Sequence of protein 2:
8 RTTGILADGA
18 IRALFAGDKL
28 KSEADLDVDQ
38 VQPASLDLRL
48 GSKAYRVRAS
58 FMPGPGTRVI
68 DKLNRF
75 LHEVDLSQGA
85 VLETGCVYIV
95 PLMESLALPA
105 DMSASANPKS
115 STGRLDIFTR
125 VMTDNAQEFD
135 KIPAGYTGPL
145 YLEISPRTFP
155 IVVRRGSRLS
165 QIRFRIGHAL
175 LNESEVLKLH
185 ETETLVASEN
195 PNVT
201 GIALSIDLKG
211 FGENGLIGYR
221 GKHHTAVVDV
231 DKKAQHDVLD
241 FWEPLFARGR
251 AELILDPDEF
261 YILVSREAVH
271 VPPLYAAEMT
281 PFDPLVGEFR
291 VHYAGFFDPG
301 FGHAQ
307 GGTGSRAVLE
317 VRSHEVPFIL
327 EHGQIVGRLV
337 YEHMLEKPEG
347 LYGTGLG

Sequence of protein 1:
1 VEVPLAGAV

These two protein chains interact to form a complex.

Contacts between the two chains:
Residue G218 in protein 2 contacts residue E2 in protein 1 (closest heavy-atom distance 3.9 Å).
Residue S311 in protein 2 contacts residue V9 in protein 1 (closest heavy-atom distance 3.0 Å).
Residue Y219 in protein 2 is in contact with residue V1 in protein 1 (closest heavy-atom distance 4.0 Å).
Residue I217 in protein 2 is in contact with residue E2 in protein 1 (closest heavy-atom distance 3.9 Å).
Residue Y219 in protein 2 interacts with residue V3 in protein 1 (closest heavy-atom distance 3.9 Å).
Residue V238 in protein 2 is in contact with residue P4 in protein 1 (closest heavy-atom distance 3.5 Å).
Residue V314 in protein 2 contacts residue A6 in protein 1 (closest heavy-atom distance 4.7 Å).
Residue S311 in protein 2 interacts with residue G7 in protein 1 (closest heavy-atom distance 4.7 Å).
Residue Y219 in protein 2 is in contact with residue P4 in protein 1 (closest heavy-atom distance 3.7 Å).
Residue W242 in protein 2 contacts residue P4 in protein 1 (closest heavy-atom distance 3.5 Å).
Residue K233 in protein 2 contacts residue L5 in protein 1 (closest heavy-atom distance 3.5 Å).
Residue I262 in protein 2 is in contact with residue E2 in protein 1 (closest heavy-atom distance 5.0 Å).
Residue R118 in protein 2 interacts with residue A6 in protein 1 (closest heavy-atom distance 2.7 Å).
Residue V264 in protein 2 is in contact with residue E2 in protein 1 (closest heavy-atom distance 3.7 Å).
Residue V314 in protein 2 is in contact with residue G7 in protein 1 (closest heavy-atom distance 4.5 Å).
Residue R312 in protein 2 contacts residue V9 in protein 1 (closest heavy-atom distance 3.8 Å).
Residue V314 in protein 2 interacts with residue V9 in protein 1 (closest heavy-atom distance 3.9 Å).
Residue I262 in protein 2 is in contact with residue P4 in protein 1 (closest heavy-atom distance 3.9 Å).
Residue G310 in protein 2 interacts with residue V9 in protein 1 (closest heavy-atom distance 4.9 Å).
Residue L216 in protein 2 interacts with residue E2 in protein 1 (closest heavy-atom distance 3.7 Å).
Residue Y219 in protein 2 contacts residue E2 in protein 1 (closest heavy-atom distance 2.5 Å).
Residue W242 in protein 2 contacts residue L5 in protein 1 (closest heavy-atom distance 4.2 Å).
Residue F211 in protein 2 contacts residue E2 in protein 1 (closest heavy-atom distance 4.7 Å).
Residue R118 in protein 2 is in contact with residue G7 in protein 1 (closest heavy-atom distance 4.8 Å).
Residue R118 in protein 2 is in contact with residue L5 in protein 1 (closest heavy-atom distance 3.8 Å).
Residue L119 in protein 2 interacts with residue L5 in protein 1 (closest heavy-atom distance 4.2 Å).
Residue S311 in protein 2 is in contact with residue A8 in protein 1 (closest heavy-atom distance 3.4 Å).
Residue V238 in protein 2 contacts residue V3 in protein 1 (closest heavy-atom distance 3.8 Å).
Residue L216 in protein 2 is in contact with residue V1 in protein 1 (closest heavy-atom distance 3.8 Å).
Residue A234 in protein 2 interacts with residue L5 in protein 1 (closest heavy-atom distance 4.2 Å).
Residue R312 in protein 2 is in contact with residue G7 in protein 1 (closest heavy-atom distance 4.9 Å).
Residue R118 in protein 2 is in contact with residue P4 in protein 1 (closest heavy-atom distance 3.2 Å).